These two protein chains interact to form a complex.

Sequence of the first protein:
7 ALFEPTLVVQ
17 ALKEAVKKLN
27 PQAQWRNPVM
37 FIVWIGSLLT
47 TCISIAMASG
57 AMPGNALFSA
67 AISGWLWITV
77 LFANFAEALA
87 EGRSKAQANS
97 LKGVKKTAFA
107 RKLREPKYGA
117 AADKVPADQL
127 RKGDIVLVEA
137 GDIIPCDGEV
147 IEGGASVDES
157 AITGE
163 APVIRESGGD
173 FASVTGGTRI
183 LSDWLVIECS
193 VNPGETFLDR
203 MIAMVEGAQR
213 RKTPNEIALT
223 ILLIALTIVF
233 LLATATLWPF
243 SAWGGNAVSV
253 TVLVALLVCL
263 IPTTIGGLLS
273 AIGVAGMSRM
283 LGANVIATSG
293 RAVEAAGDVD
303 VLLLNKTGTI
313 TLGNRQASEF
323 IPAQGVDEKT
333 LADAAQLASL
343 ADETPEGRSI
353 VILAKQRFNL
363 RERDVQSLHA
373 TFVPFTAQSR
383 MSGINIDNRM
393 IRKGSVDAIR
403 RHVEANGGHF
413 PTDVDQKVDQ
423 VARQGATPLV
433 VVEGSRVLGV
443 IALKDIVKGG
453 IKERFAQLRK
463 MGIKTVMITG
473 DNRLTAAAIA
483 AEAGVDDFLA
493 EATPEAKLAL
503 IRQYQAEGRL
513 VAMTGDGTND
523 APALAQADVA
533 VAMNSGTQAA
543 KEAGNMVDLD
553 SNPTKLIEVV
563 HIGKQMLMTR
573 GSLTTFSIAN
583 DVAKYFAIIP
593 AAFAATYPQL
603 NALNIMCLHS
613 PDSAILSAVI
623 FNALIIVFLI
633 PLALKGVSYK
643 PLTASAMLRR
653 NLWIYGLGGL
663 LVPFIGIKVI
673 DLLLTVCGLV

Sequence of the second protein:
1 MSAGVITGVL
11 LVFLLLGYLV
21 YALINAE

Contacts between the two chains:
Residue I38 in the first protein interacts with residue L15 in the second protein (closest heavy-atom distance 3.7 Å).
Residue N33 in the first protein is in contact with residue Y18 in the second protein (closest heavy-atom distance 4.3 Å).
Residue I219 in the first protein contacts residue A26 in the second protein (closest heavy-atom distance 4.7 Å).
Residue W31 in the first protein is in contact with residue Y18 in the second protein (closest heavy-atom distance 3.0 Å).
Residue P34 in the first protein is in contact with residue Y18 in the second protein (closest heavy-atom distance 3.4 Å).
Residue I38 in the first protein contacts residue L19 in the second protein (closest heavy-atom distance 3.9 Å).
Residue L45 in the first protein is in contact with residue L11 in the second protein (closest heavy-atom distance 4.8 Å).
Residue A227 in the first protein interacts with residue L23 in the second protein (closest heavy-atom distance 4.1 Å).
Residue W240 in the first protein interacts with residue V5 in the second protein (closest heavy-atom distance 3.6 Å).
Residue L233 in the first protein interacts with residue L19 in the second protein (closest heavy-atom distance 3.9 Å).
Residue L234 in the first protein contacts residue L16 in the second protein (closest heavy-atom distance 3.7 Å).
Residue P34 in the first protein contacts residue A22 in the second protein (closest heavy-atom distance 4.3 Å).
Residue I226 in the first protein interacts with residue L23 in the second protein (closest heavy-atom distance 3.6 Å).
Residue R32 in the first protein interacts with residue E27 in the second protein (closest heavy-atom distance 3.6 Å).
Residue I41 in the first protein contacts residue L15 in the second protein (closest heavy-atom distance 3.7 Å).
Residue F37 in the first protein is in contact with residue Y18 in the second protein (closest heavy-atom distance 3.3 Å).
Residue W31 in the first protein contacts residue E27 in the second protein (closest heavy-atom distance 4.0 Å).
Residue T229 in the first protein interacts with residue L19 in the second protein (closest heavy-atom distance 3.8 Å).
Residue P34 in the first protein interacts with residue E27 in the second protein (closest heavy-atom distance 4.2 Å).
Residue I38 in the first protein is in contact with residue Y18 in the second protein (closest heavy-atom distance 3.9 Å).
Residue L233 in the first protein is in contact with residue V12 in the second protein (closest heavy-atom distance 4.8 Å).
Residue I226 in the first protein is in contact with residue L19 in the second protein (closest heavy-atom distance 3.2 Å).
Residue I230 in the first protein interacts with residue L23 in the second protein (closest heavy-atom distance 4.4 Å).
Residue L233 in the first protein interacts with residue L15 in the second protein (closest heavy-atom distance 3.8 Å).
Residue I223 in the first protein is in contact with residue L23 in the second protein (closest heavy-atom distance 4.0 Å).
Residue I230 in the first protein contacts residue V20 in the second protein (closest heavy-atom distance 4.0 Å).
Residue I230 in the first protein contacts residue L19 in the second protein (closest heavy-atom distance 3.6 Å).
Residue I230 in the first protein is in contact with residue L16 in the second protein (closest heavy-atom distance 3.8 Å).
Residue K214 in the first protein interacts with residue E27 in the second protein (closest heavy-atom distance 4.0 Å).
Residue I226 in the first protein contacts residue A22 in the second protein (closest heavy-atom distance 3.6 Å).
Residue A237 in the first protein contacts residue V12 in the second protein (closest heavy-atom distance 3.7 Å).
Residue L233 in the first protein interacts with residue L16 in the second protein (closest heavy-atom distance 4.4 Å).
Residue P34 in the first protein interacts with residue L19 in the second protein (closest heavy-atom distance 4.0 Å).